The following describes two proteins that form a bound complex.

Sequence of the second protein:
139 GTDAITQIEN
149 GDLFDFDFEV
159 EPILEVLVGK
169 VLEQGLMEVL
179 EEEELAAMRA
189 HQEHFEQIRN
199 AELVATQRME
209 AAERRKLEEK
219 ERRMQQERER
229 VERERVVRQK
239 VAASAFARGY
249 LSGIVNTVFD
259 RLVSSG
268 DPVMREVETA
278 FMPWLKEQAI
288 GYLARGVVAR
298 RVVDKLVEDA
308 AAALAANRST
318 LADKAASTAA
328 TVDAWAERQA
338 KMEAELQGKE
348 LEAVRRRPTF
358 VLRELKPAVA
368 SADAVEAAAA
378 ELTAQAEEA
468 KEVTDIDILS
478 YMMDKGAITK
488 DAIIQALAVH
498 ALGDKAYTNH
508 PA

Interface contacts:
Residue A241 in the second protein contacts residue M24 in the first protein (closest heavy-atom distance 3.5 Å).
Residue V253 in the second protein interacts with residue F45 in the first protein (closest heavy-atom distance 4.4 Å).
Residue Y248 in the second protein contacts residue Q34 in the first protein (closest heavy-atom distance 3.5 Å).
Residue F244 in the second protein contacts residue A28 in the first protein (closest heavy-atom distance 3.5 Å).
Residue L260 in the second protein contacts residue F45 in the first protein (closest heavy-atom distance 4.7 Å).
Residue T255 in the second protein interacts with residue Q38 in the first protein (closest heavy-atom distance 4.1 Å).
Residue A240 in the second protein interacts with residue L20 in the first protein (closest heavy-atom distance 3.9 Å).
Residue F257 in the second protein interacts with residue F45 in the first protein (closest heavy-atom distance 4.1 Å).
Residue I252 in the second protein contacts residue Q38 in the first protein (closest heavy-atom distance 3.6 Å).
Residue V256 in the second protein contacts residue Q38 in the first protein (closest heavy-atom distance 3.8 Å).
Residue Y248 in the second protein interacts with residue H29 in the first protein (closest heavy-atom distance 3.8 Å).
Residue Y248 in the second protein contacts residue V33 in the first protein (closest heavy-atom distance 4.3 Å).
Residue F244 in the second protein interacts with residue Y21 in the first protein (closest heavy-atom distance 3.5 Å).
Residue R236 in the second protein is in contact with residue L20 in the first protein (closest heavy-atom distance 4.2 Å).
Residue V256 in the second protein interacts with residue T41 in the first protein (closest heavy-atom distance 3.7 Å).
Residue Y248 in the second protein contacts residue L37 in the first protein (closest heavy-atom distance 3.3 Å).
Residue V256 in the second protein is in contact with residue F45 in the first protein (closest heavy-atom distance 3.7 Å).
Residue I252 in the second protein interacts with residue T41 in the first protein (closest heavy-atom distance 4.1 Å).
Residue R259 in the second protein is in contact with residue Q38 in the first protein (closest heavy-atom distance 4.0 Å).
Residue L260 in the second protein is in contact with residue A42 in the first protein (closest heavy-atom distance 4.2 Å).
Residue L260 in the second protein contacts residue I46 in the first protein (closest heavy-atom distance 3.7 Å).
Residue F244 in the second protein is in contact with residue M24 in the first protein (closest heavy-atom distance 3.9 Å).
Residue F244 in the second protein is in contact with residue R25 in the first protein (closest heavy-atom distance 4.1 Å).
Residue Y248 in the second protein interacts with residue A28 in the first protein (closest heavy-atom distance 3.8 Å).
Residue V256 in the second protein contacts residue A42 in the first protein (closest heavy-atom distance 3.6 Å).
Residue A240 in the second protein interacts with residue M24 in the first protein (closest heavy-atom distance 4.0 Å).
Residue I252 in the second protein contacts residue L37 in the first protein (closest heavy-atom distance 4.8 Å).
Residue I252 in the second protein contacts residue Q34 in the first protein (closest heavy-atom distance 4.2 Å).

Sequence of the first protein:
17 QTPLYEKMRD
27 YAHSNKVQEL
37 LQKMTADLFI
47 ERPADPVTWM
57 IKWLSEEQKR